Sequence of protein 2:
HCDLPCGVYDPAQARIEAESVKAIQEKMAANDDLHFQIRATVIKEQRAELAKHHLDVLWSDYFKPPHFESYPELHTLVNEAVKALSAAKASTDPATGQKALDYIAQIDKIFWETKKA

These two protein chains interact to form a complex.

Sequence of protein 1:
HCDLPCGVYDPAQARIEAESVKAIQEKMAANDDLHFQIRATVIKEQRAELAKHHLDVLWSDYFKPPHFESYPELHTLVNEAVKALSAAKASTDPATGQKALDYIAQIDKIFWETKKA

Residue-level contacts at the interface:
Residue C6 in protein 1 interacts with residue A23 in protein 2 (closest heavy-atom distance 3.6 Å).
Residue L4 in protein 1 contacts residue A40 in protein 2 (closest heavy-atom distance 3.8 Å).
Residue R47 in protein 1 interacts with residue H1 in protein 2 (closest heavy-atom distance 3.6 Å).
Residue I16 in protein 1 interacts with residue H1 in protein 2 (closest heavy-atom distance 4.3 Å).
Residue L4 in protein 1 contacts residue I24 in protein 2 (closest heavy-atom distance 3.8 Å).
Residue I16 in protein 1 is in contact with residue D10 in protein 2 (closest heavy-atom distance 4.1 Å).
Residue H1 in protein 1 interacts with residue R47 in protein 2 (closest heavy-atom distance 3.5 Å).
Residue L4 in protein 1 interacts with residue R39 in protein 2 (closest heavy-atom distance 2.8 Å).
Residue Q13 in protein 1 is in contact with residue E17 in protein 2 (closest heavy-atom distance 3.2 Å).
Residue C2 in protein 1 contacts residue I43 in protein 2 (closest heavy-atom distance 3.4 Å).
Residue I24 in protein 1 contacts residue C6 in protein 2 (closest heavy-atom distance 4.0 Å).
Residue K27 in protein 1 contacts residue G7 in protein 2 (closest heavy-atom distance 4.5 Å).
Residue K27 in protein 1 contacts residue L4 in protein 2 (closest heavy-atom distance 4.3 Å).
Residue A40 in protein 1 contacts residue L4 in protein 2 (closest heavy-atom distance 3.8 Å).
Residue I16 in protein 1 interacts with residue V8 in protein 2 (closest heavy-atom distance 4.0 Å).
Residue D3 in protein 1 interacts with residue I43 in protein 2 (closest heavy-atom distance 4.3 Å).
Residue E19 in protein 1 is in contact with residue V8 in protein 2 (closest heavy-atom distance 4.2 Å).
Residue I43 in protein 1 is in contact with residue L4 in protein 2 (closest heavy-atom distance 3.5 Å).
Residue K27 in protein 1 is in contact with residue P5 in protein 2 (closest heavy-atom distance 3.4 Å).
Residue E17 in protein 1 is in contact with residue H1 in protein 2 (closest heavy-atom distance 3.1 Å).
Residue H1 in protein 1 contacts residue S20 in protein 2 (closest heavy-atom distance 2.8 Å).
Residue V8 in protein 1 contacts residue S20 in protein 2 (closest heavy-atom distance 3.4 Å).
Residue V8 in protein 1 is in contact with residue A23 in protein 2 (closest heavy-atom distance 3.8 Å).
Residue F36 in protein 1 interacts with residue L4 in protein 2 (closest heavy-atom distance 3.8 Å).
Residue Q13 in protein 1 contacts residue I16 in protein 2 (closest heavy-atom distance 3.9 Å).
Residue D10 in protein 1 contacts residue I16 in protein 2 (closest heavy-atom distance 4.2 Å).
Residue C2 in protein 1 interacts with residue R47 in protein 2 (closest heavy-atom distance 3.7 Å).
Residue I43 in protein 1 interacts with residue D3 in protein 2 (closest heavy-atom distance 4.2 Å).
Residue L4 in protein 1 interacts with residue I43 in protein 2 (closest heavy-atom distance 3.6 Å).
Residue I16 in protein 1 interacts with residue Q13 in protein 2 (closest heavy-atom distance 3.8 Å).
Residue C6 in protein 1 interacts with residue I24 in protein 2 (closest heavy-atom distance 3.9 Å).
Residue L4 in protein 1 is in contact with residue F36 in protein 2 (closest heavy-atom distance 3.7 Å).
Residue G7 in protein 1 interacts with residue K27 in protein 2 (closest heavy-atom distance 4.3 Å).
Residue E17 in protein 1 contacts residue Q13 in protein 2 (closest heavy-atom distance 3.1 Å).
Residue R39 in protein 1 interacts with residue L4 in protein 2 (closest heavy-atom distance 2.9 Å).
Residue I24 in protein 1 is in contact with residue L4 in protein 2 (closest heavy-atom distance 3.8 Å).
Residue I43 in protein 1 contacts residue C2 in protein 2 (closest heavy-atom distance 3.4 Å).
Residue S20 in protein 1 interacts with residue H1 in protein 2 (closest heavy-atom distance 2.5 Å).
Residue H1 in protein 1 interacts with residue E17 in protein 2 (closest heavy-atom distance 3.0 Å).
Residue I24 in protein 1 interacts with residue C2 in protein 2 (closest heavy-atom distance 4.3 Å).
Residue R47 in protein 1 contacts residue C2 in protein 2 (closest heavy-atom distance 3.7 Å).
Residue P5 in protein 1 interacts with residue K27 in protein 2 (closest heavy-atom distance 3.4 Å).
Residue R15 in protein 1 is in contact with residue D10 in protein 2 (closest heavy-atom distance 4.9 Å).
Residue A23 in protein 1 is in contact with residue V8 in protein 2 (closest heavy-atom distance 4.0 Å).
Residue A23 in protein 1 interacts with residue C6 in protein 2 (closest heavy-atom distance 3.7 Å).
Residue R39 in protein 1 contacts residue D3 in protein 2 (closest heavy-atom distance 2.9 Å).
Residue R47 in protein 1 contacts residue Q13 in protein 2 (closest heavy-atom distance 4.8 Å).
Residue L4 in protein 1 is in contact with residue K27 in protein 2 (closest heavy-atom distance 4.4 Å).
Residue V8 in protein 1 is in contact with residue E19 in protein 2 (closest heavy-atom distance 4.1 Å).
Residue C2 in protein 1 contacts residue I24 in protein 2 (closest heavy-atom distance 4.3 Å).
Residue I16 in protein 1 contacts residue A12 in protein 2 (closest heavy-atom distance 4.4 Å).
Residue S20 in protein 1 is in contact with residue V8 in protein 2 (closest heavy-atom distance 3.4 Å).
Residue S20 in protein 1 interacts with residue C6 in protein 2 (closest heavy-atom distance 3.6 Å).
Residue V8 in protein 1 interacts with residue I16 in protein 2 (closest heavy-atom distance 4.0 Å).
Residue D3 in protein 1 contacts residue R39 in protein 2 (closest heavy-atom distance 2.9 Å).
Residue K27 in protein 1 interacts with residue C6 in protein 2 (closest heavy-atom distance 3.5 Å).
Residue H1 in protein 1 contacts residue I16 in protein 2 (closest heavy-atom distance 4.5 Å).
Residue A12 in protein 1 is in contact with residue I16 in protein 2 (closest heavy-atom distance 4.4 Å).
Residue C6 in protein 1 is in contact with residue K27 in protein 2 (closest heavy-atom distance 3.3 Å).
Residue C6 in protein 1 contacts residue S20 in protein 2 (closest heavy-atom distance 3.5 Å).